These two protein chains interact to form a complex.

Sequence of chain B:
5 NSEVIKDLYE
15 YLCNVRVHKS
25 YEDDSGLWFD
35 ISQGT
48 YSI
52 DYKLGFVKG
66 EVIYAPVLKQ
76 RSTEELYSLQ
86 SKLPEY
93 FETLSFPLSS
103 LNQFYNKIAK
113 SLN

Interface contacts:
Residue L16 in chain B contacts residue N104 in chain A (closest heavy-atom distance 2.8 Å).
Residue C17 in chain B contacts residue Y107 in chain A (closest heavy-atom distance 4.0 Å).
Residue R20 in chain B contacts residue Y13 in chain A (closest heavy-atom distance 3.7 Å).
Residue V8 in chain B is in contact with residue F33 in chain A (closest heavy-atom distance 4.3 Å).
Residue Y13 in chain B interacts with residue K10 in chain A (closest heavy-atom distance 4.5 Å).
Residue L12 in chain B is in contact with residue I35 in chain A (closest heavy-atom distance 4.0 Å).
Residue L16 in chain B is in contact with residue L103 in chain A (closest heavy-atom distance 3.7 Å).
Residue L103 in chain B is in contact with residue L12 in chain A (closest heavy-atom distance 4.0 Å).
Residue Y107 in chain B interacts with residue L16 in chain A (closest heavy-atom distance 3.1 Å).
Residue S24 in chain B is in contact with residue N5 in chain A (closest heavy-atom distance 3.4 Å).
Residue Y15 in chain B interacts with residue L100 in chain A (closest heavy-atom distance 3.7 Å).
Residue I9 in chain B is in contact with residue V21 in chain A (closest heavy-atom distance 3.8 Å).
Residue Y13 in chain B interacts with residue V19 in chain A (closest heavy-atom distance 3.2 Å).
Residue L12 in chain B is in contact with residue F57 in chain A (closest heavy-atom distance 3.5 Å).
Residue N104 in chain B is in contact with residue Y15 in chain A (closest heavy-atom distance 3.3 Å).
Residue I9 in chain B is in contact with residue K10 in chain A (closest heavy-atom distance 3.9 Å).
Residue S6 in chain B is in contact with residue S6 in chain A (closest heavy-atom distance 3.9 Å).
Residue V21 in chain B contacts residue Y13 in chain A (closest heavy-atom distance 3.0 Å).
Residue Y15 in chain B is in contact with residue N104 in chain A (closest heavy-atom distance 3.3 Å).
Residue L12 in chain B is in contact with residue F33 in chain A (closest heavy-atom distance 3.9 Å).
Residue V21 in chain B interacts with residue I9 in chain A (closest heavy-atom distance 4.4 Å).
Residue I35 in chain B is in contact with residue L12 in chain A (closest heavy-atom distance 3.8 Å).
Residue L100 in chain B interacts with residue Y15 in chain A (closest heavy-atom distance 4.4 Å).
Residue L103 in chain B interacts with residue Y15 in chain A (closest heavy-atom distance 3.9 Å).
Residue N104 in chain B interacts with residue C17 in chain A (closest heavy-atom distance 3.7 Å).
Residue I9 in chain B is in contact with residue S24 in chain A (closest heavy-atom distance 4.3 Å).
Residue S24 in chain B contacts residue I9 in chain A (closest heavy-atom distance 4.3 Å).
Residue L12 in chain B is in contact with residue L55 in chain A (closest heavy-atom distance 4.4 Å).
Residue L103 in chain B interacts with residue L16 in chain A (closest heavy-atom distance 3.9 Å).
Residue V19 in chain B interacts with residue L16 in chain A (closest heavy-atom distance 3.9 Å).
Residue Y13 in chain B interacts with residue V21 in chain A (closest heavy-atom distance 3.1 Å).
Residue N18 in chain B interacts with residue N104 in chain A (closest heavy-atom distance 3.1 Å).
Residue L31 in chain B contacts residue V8 in chain A (closest heavy-atom distance 3.7 Å).
Residue L16 in chain B contacts residue V19 in chain A (closest heavy-atom distance 4.2 Å).
Residue C17 in chain B is in contact with residue C17 in chain A (closest heavy-atom distance 3.5 Å).
Residue Y13 in chain B contacts residue R20 in chain A (closest heavy-atom distance 3.7 Å).
Residue V19 in chain B interacts with residue Y13 in chain A (closest heavy-atom distance 3.9 Å).
Residue Y15 in chain B contacts residue L103 in chain A (closest heavy-atom distance 3.9 Å).
Residue C17 in chain B is in contact with residue N104 in chain A (closest heavy-atom distance 3.4 Å).
Residue L16 in chain B is in contact with residue I35 in chain A (closest heavy-atom distance 4.4 Å).
Residue N104 in chain B contacts residue L16 in chain A (closest heavy-atom distance 2.7 Å).
Residue V19 in chain B contacts residue C17 in chain A (closest heavy-atom distance 4.0 Å).
Residue Y107 in chain B interacts with residue C17 in chain A (closest heavy-atom distance 4.0 Å).
Residue F33 in chain B interacts with residue V8 in chain A (closest heavy-atom distance 3.7 Å).
Residue V21 in chain B interacts with residue L12 in chain A (closest heavy-atom distance 4.0 Å).
Residue Y107 in chain B is in contact with residue Y107 in chain A (closest heavy-atom distance 3.7 Å).
Residue K10 in chain B is in contact with residue I9 in chain A (closest heavy-atom distance 4.3 Å).
Residue Y13 in chain B contacts residue Y13 in chain A (closest heavy-atom distance 3.4 Å).
Residue L12 in chain B interacts with residue V21 in chain A (closest heavy-atom distance 3.4 Å).
Residue N104 in chain B contacts residue N18 in chain A (closest heavy-atom distance 3.9 Å).
Residue F57 in chain B contacts residue L12 in chain A (closest heavy-atom distance 3.6 Å).
Residue L55 in chain B is in contact with residue L12 in chain A (closest heavy-atom distance 4.5 Å).
Residue K10 in chain B interacts with residue Y13 in chain A (closest heavy-atom distance 4.2 Å).
Residue F33 in chain B contacts residue L12 in chain A (closest heavy-atom distance 3.5 Å).
Residue L16 in chain B is in contact with residue Y107 in chain A (closest heavy-atom distance 3.2 Å).
Residue S24 in chain B interacts with residue V8 in chain A (closest heavy-atom distance 4.4 Å).
Residue L55 in chain B interacts with residue L16 in chain A (closest heavy-atom distance 4.4 Å).
Residue C17 in chain B interacts with residue V19 in chain A (closest heavy-atom distance 3.7 Å).
Residue L16 in chain B is in contact with residue Y53 in chain A (closest heavy-atom distance 4.2 Å).
Residue L16 in chain B interacts with residue L55 in chain A (closest heavy-atom distance 4.1 Å).

Sequence of chain A:
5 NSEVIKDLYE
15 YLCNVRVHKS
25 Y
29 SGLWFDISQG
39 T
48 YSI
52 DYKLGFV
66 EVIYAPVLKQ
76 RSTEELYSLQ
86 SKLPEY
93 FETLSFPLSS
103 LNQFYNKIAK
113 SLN